Sequence of the second protein:
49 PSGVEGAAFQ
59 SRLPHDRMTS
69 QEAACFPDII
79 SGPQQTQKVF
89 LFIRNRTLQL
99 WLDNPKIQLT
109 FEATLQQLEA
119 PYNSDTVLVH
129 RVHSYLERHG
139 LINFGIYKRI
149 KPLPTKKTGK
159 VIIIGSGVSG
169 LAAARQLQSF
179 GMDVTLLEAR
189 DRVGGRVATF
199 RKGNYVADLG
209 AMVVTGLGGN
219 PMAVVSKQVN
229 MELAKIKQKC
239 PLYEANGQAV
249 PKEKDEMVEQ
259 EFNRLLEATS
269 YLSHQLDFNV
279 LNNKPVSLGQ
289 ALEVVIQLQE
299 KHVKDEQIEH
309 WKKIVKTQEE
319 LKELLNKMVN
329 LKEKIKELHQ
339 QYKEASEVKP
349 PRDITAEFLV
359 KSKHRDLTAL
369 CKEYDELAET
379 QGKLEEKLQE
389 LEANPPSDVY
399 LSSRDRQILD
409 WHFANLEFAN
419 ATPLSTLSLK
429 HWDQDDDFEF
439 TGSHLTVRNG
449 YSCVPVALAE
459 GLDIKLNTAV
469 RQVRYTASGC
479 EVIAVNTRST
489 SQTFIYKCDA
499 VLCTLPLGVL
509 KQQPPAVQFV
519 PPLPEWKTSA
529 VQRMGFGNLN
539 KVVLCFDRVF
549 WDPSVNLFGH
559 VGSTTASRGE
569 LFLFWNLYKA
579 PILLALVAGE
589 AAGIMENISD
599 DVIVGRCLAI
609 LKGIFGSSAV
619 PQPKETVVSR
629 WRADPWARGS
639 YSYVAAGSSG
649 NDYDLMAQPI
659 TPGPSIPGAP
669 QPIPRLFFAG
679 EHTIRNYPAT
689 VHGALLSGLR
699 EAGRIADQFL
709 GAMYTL

Contacts between the two chains:
Residue W573 in the second protein is in contact with residue L8 in the first protein (closest heavy-atom distance 4.2 Å).
Residue K235 in the second protein interacts with residue F7 in the first protein (closest heavy-atom distance 4.7 Å).
Residue H442 in the second protein interacts with residue F7 in the first protein (closest heavy-atom distance 3.8 Å).
Residue Q236 in the second protein contacts residue F7 in the first protein (closest heavy-atom distance 3.5 Å).
Residue I234 in the second protein is in contact with residue F7 in the first protein (closest heavy-atom distance 3.5 Å).
Residue T213 in the second protein interacts with residue L8 in the first protein (closest heavy-atom distance 4.8 Å).
Residue H442 in the second protein interacts with residue L8 in the first protein (closest heavy-atom distance 3.1 Å).
Residue V211 in the second protein contacts residue L8 in the first protein (closest heavy-atom distance 4.5 Å).
Residue F416 in the second protein contacts residue L8 in the first protein (closest heavy-atom distance 4.8 Å).
Residue I234 in the second protein interacts with residue L8 in the first protein (closest heavy-atom distance 3.8 Å).

The following describes two proteins that form a bound complex.

Sequence of the first protein:
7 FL